Interface contacts:
Residue R101 in protein 2 is in contact with residue G5 in protein 1 (closest heavy-atom distance 3.0 Å).
Residue R106 in protein 2 interacts with residue F8 in protein 1 (closest heavy-atom distance 3.4 Å).
Residue Y105 in protein 2 is in contact with residue V7 in protein 1 (closest heavy-atom distance 2.9 Å).
Residue R112 in protein 2 interacts with residue I4 in protein 1 (closest heavy-atom distance 3.7 Å).
Residue Y35 in protein 2 contacts residue G5 in protein 1 (closest heavy-atom distance 3.8 Å).
Residue G32 in protein 2 is in contact with residue F8 in protein 1 (closest heavy-atom distance 4.6 Å).
Residue R31 in protein 2 contacts residue V7 in protein 1 (closest heavy-atom distance 3.0 Å).
Residue A102 in protein 2 is in contact with residue G5 in protein 1 (closest heavy-atom distance 3.4 Å).
Residue R101 in protein 2 contacts residue I4 in protein 1 (closest heavy-atom distance 3.9 Å).
Residue A102 in protein 2 contacts residue A6 in protein 1 (closest heavy-atom distance 3.9 Å).
Residue Y35 in protein 2 contacts residue I4 in protein 1 (closest heavy-atom distance 3.6 Å).
Residue D104 in protein 2 contacts residue V7 in protein 1 (closest heavy-atom distance 3.3 Å).
Residue F33 in protein 2 interacts with residue G5 in protein 1 (closest heavy-atom distance 3.4 Å).
Residue K103 in protein 2 interacts with residue V7 in protein 1 (closest heavy-atom distance 2.9 Å).
Residue K103 in protein 2 is in contact with residue I4 in protein 1 (closest heavy-atom distance 3.7 Å).
Residue Y35 in protein 2 interacts with residue G3 in protein 1 (closest heavy-atom distance 3.4 Å).
Residue F33 in protein 2 is in contact with residue A6 in protein 1 (closest heavy-atom distance 2.9 Å).
Residue K103 in protein 2 is in contact with residue G5 in protein 1 (closest heavy-atom distance 2.8 Å).
Residue L34 in protein 2 is in contact with residue V7 in protein 1 (closest heavy-atom distance 3.6 Å).
Residue K103 in protein 2 interacts with residue A1 in protein 1 (closest heavy-atom distance 4.7 Å).
Residue F33 in protein 2 is in contact with residue I4 in protein 1 (closest heavy-atom distance 4.0 Å).
Residue G32 in protein 2 is in contact with residue V7 in protein 1 (closest heavy-atom distance 4.7 Å).
Residue G30 in protein 2 is in contact with residue F8 in protein 1 (closest heavy-atom distance 3.7 Å).
Residue Y105 in protein 2 interacts with residue F8 in protein 1 (closest heavy-atom distance 3.3 Å).
Residue A102 in protein 2 is in contact with residue V7 in protein 1 (closest heavy-atom distance 4.0 Å).
Residue G32 in protein 2 contacts residue A6 in protein 1 (closest heavy-atom distance 3.3 Å).
Residue F33 in protein 2 interacts with residue V7 in protein 1 (closest heavy-atom distance 3.9 Å).
Residue I113 in protein 2 is in contact with residue V7 in protein 1 (closest heavy-atom distance 3.7 Å).
Residue R106 in protein 2 contacts residue V7 in protein 1 (closest heavy-atom distance 3.6 Å).
Residue K103 in protein 2 interacts with residue A6 in protein 1 (closest heavy-atom distance 3.3 Å).
Residue R31 in protein 2 is in contact with residue A6 in protein 1 (closest heavy-atom distance 3.7 Å).
Residue R31 in protein 2 interacts with residue F8 in protein 1 (closest heavy-atom distance 2.7 Å).
Residue Y105 in protein 2 is in contact with residue A6 in protein 1 (closest heavy-atom distance 4.2 Å).
Residue A102 in protein 2 interacts with residue I4 in protein 1 (closest heavy-atom distance 3.7 Å).
Residue L34 in protein 2 interacts with residue G5 in protein 1 (closest heavy-atom distance 4.2 Å).
Residue R101 in protein 2 interacts with residue G3 in protein 1 (closest heavy-atom distance 3.7 Å).

Sequence of protein 1:
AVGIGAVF

The following describes two proteins that form a bound complex.

Sequence of protein 2:
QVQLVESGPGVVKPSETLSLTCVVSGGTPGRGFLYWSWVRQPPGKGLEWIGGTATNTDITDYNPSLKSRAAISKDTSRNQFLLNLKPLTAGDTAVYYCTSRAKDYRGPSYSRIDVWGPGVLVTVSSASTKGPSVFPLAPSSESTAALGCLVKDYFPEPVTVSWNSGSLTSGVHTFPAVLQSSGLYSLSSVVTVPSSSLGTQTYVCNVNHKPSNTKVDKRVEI